Sequence of the first protein:
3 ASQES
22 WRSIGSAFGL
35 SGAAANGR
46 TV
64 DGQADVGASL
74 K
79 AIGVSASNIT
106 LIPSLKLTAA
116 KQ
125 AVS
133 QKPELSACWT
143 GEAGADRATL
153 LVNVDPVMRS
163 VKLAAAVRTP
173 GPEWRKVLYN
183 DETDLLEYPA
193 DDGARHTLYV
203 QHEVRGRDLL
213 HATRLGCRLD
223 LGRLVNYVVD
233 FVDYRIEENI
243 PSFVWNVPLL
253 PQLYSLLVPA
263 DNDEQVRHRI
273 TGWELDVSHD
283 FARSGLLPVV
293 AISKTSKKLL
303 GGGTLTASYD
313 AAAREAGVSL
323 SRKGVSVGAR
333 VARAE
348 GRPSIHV

Sequence of the second protein:
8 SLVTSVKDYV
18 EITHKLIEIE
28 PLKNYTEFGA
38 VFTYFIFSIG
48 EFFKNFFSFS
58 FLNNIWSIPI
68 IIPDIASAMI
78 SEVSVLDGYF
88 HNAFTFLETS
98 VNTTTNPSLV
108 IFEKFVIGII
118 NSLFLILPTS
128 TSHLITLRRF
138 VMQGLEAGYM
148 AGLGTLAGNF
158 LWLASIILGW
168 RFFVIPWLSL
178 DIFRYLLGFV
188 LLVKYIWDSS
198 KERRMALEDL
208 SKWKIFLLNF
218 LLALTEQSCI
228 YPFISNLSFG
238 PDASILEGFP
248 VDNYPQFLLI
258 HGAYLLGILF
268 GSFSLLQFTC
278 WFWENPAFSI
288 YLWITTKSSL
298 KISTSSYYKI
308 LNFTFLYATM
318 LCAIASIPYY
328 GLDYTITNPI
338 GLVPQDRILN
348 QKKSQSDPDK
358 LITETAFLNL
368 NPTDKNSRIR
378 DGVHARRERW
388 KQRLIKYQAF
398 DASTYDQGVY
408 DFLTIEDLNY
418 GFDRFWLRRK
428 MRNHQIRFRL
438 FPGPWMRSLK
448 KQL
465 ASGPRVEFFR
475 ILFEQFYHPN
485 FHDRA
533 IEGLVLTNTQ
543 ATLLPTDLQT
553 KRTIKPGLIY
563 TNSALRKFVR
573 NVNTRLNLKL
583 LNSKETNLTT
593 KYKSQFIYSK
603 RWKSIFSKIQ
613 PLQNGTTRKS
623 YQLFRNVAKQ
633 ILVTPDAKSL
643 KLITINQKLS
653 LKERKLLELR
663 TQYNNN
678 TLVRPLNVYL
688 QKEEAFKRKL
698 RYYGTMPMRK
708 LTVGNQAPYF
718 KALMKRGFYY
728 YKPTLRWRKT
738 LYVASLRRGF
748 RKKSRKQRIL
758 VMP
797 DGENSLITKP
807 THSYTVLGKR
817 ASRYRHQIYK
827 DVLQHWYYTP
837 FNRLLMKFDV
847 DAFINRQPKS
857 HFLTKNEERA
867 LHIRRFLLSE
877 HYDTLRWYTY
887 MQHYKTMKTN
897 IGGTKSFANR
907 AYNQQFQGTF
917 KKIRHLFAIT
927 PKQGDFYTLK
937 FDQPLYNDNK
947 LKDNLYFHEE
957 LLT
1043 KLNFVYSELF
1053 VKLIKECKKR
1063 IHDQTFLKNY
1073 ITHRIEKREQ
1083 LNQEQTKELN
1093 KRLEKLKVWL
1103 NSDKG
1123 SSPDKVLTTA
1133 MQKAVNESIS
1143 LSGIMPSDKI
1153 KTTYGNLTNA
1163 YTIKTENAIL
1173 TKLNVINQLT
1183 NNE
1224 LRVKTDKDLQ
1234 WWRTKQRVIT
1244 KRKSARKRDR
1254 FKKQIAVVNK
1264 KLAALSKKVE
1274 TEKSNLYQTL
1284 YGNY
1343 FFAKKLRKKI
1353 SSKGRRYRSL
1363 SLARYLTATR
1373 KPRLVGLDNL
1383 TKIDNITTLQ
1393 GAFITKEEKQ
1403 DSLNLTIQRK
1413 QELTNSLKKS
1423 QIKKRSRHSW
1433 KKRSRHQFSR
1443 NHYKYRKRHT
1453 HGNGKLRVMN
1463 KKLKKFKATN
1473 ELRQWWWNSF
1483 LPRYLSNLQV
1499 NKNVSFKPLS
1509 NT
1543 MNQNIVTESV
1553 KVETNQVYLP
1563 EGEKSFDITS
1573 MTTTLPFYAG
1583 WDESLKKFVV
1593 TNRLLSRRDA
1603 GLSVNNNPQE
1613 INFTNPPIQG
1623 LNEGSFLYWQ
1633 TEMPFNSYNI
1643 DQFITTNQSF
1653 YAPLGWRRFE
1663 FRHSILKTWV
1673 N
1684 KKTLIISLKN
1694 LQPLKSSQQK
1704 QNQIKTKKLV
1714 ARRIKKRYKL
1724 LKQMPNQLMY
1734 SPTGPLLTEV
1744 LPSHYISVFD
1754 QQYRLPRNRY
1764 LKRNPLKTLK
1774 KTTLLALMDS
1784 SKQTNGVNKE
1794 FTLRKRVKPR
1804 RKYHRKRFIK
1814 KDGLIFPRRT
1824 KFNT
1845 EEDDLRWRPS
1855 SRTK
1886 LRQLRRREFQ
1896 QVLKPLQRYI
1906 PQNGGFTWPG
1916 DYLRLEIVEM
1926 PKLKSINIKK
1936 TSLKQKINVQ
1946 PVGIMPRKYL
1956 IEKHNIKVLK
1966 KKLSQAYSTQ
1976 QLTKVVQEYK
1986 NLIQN

Contacts between the two chains:
Residue K605 in the second protein is in contact with residue D265 in the first protein (closest heavy-atom distance 2.5 Å).
Residue Q1975 in the second protein contacts residue D186 in the first protein (closest heavy-atom distance 4.1 Å).
Residue F598 in the second protein contacts residue V179 in the first protein (closest heavy-atom distance 4.2 Å).
Residue I647 in the second protein contacts residue Y236 in the first protein (closest heavy-atom distance 3.8 Å).
Residue L614 in the second protein contacts residue W247 in the first protein (closest heavy-atom distance 4.1 Å).
Residue K631 in the second protein is in contact with residue E240 in the first protein (closest heavy-atom distance 4.3 Å).
Residue Y600 in the second protein interacts with residue V179 in the first protein (closest heavy-atom distance 3.3 Å).
Residue T663 in the second protein contacts residue L188 in the first protein (closest heavy-atom distance 3.1 Å).
Residue R620 in the second protein interacts with residue W247 in the first protein (closest heavy-atom distance 3.7 Å).
Residue K605 in the second protein is in contact with residue E266 in the first protein (closest heavy-atom distance 3.9 Å).
Residue R662 in the second protein is in contact with residue D186 in the first protein (closest heavy-atom distance 2.5 Å).
Residue L614 in the second protein interacts with residue Y256 in the first protein (closest heavy-atom distance 4.3 Å).
Residue K640 in the second protein is in contact with residue R237 in the first protein (closest heavy-atom distance 3.4 Å).
Residue Y600 in the second protein contacts residue L180 in the first protein (closest heavy-atom distance 3.2 Å).
Residue Q1976 in the second protein interacts with residue Y181 in the first protein (closest heavy-atom distance 2.5 Å).
Residue I599 in the second protein is in contact with residue V179 in the first protein (closest heavy-atom distance 4.1 Å).
Residue L642 in the second protein contacts residue E240 in the first protein (closest heavy-atom distance 3.2 Å).
Residue K643 in the second protein interacts with residue D235 in the first protein (closest heavy-atom distance 3.4 Å).
Residue I599 in the second protein interacts with residue L188 in the first protein (closest heavy-atom distance 3.9 Å).
Residue R662 in the second protein contacts residue L187 in the first protein (closest heavy-atom distance 4.2 Å).
Residue Q649 in the second protein is in contact with residue Y181 in the first protein (closest heavy-atom distance 4.2 Å).
Residue K602 in the second protein is in contact with residue Y181 in the first protein (closest heavy-atom distance 3.4 Å).
Residue T663 in the second protein contacts residue Y190 in the first protein (closest heavy-atom distance 4.0 Å).
Residue S609 in the second protein contacts residue A262 in the first protein (closest heavy-atom distance 4.0 Å).
Residue L614 in the second protein interacts with residue P253 in the first protein (closest heavy-atom distance 4.0 Å).
Residue Q624 in the second protein interacts with residue S244 in the first protein (closest heavy-atom distance 3.2 Å).
Residue K643 in the second protein interacts with residue Y236 in the first protein (closest heavy-atom distance 3.9 Å).
Residue L644 in the second protein contacts residue R237 in the first protein (closest heavy-atom distance 4.1 Å).
Residue L659 in the second protein contacts residue L188 in the first protein (closest heavy-atom distance 4.1 Å).
Residue K643 in the second protein contacts residue E240 in the first protein (closest heavy-atom distance 4.1 Å).
Residue S601 in the second protein interacts with residue Y181 in the first protein (closest heavy-atom distance 4.2 Å).
Residue Q1976 in the second protein contacts residue D183 in the first protein (closest heavy-atom distance 3.0 Å).
Residue I599 in the second protein interacts with residue Y181 in the first protein (closest heavy-atom distance 3.6 Å).
Residue K605 in the second protein is in contact with residue D263 in the first protein (closest heavy-atom distance 4.2 Å).
Residue L659 in the second protein interacts with residue D186 in the first protein (closest heavy-atom distance 4.2 Å).
Residue K1979 in the second protein interacts with residue D183 in the first protein (closest heavy-atom distance 3.2 Å).
Residue Y600 in the second protein interacts with residue K178 in the first protein (closest heavy-atom distance 3.5 Å).
Residue K602 in the second protein interacts with residue N182 in the first protein (closest heavy-atom distance 3.5 Å).
Residue Q597 in the second protein is in contact with residue V179 in the first protein (closest heavy-atom distance 3.8 Å).
Residue R603 in the second protein interacts with residue D183 in the first protein (closest heavy-atom distance 2.5 Å).
Residue S609 in the second protein interacts with residue D263 in the first protein (closest heavy-atom distance 3.7 Å).
Residue Q1975 in the second protein is in contact with residue Y181 in the first protein (closest heavy-atom distance 3.2 Å).
Residue N666 in the second protein contacts residue L187 in the first protein (closest heavy-atom distance 3.6 Å).
Residue L659 in the second protein interacts with residue Y181 in the first protein (closest heavy-atom distance 3.8 Å).
Residue K605 in the second protein contacts residue Y236 in the first protein (closest heavy-atom distance 3.9 Å).
Residue R627 in the second protein interacts with residue E240 in the first protein (closest heavy-atom distance 2.6 Å).
Residue K605 in the second protein is in contact with residue L180 in the first protein (closest heavy-atom distance 3.9 Å).
Residue S641 in the second protein contacts residue E240 in the first protein (closest heavy-atom distance 2.8 Å).
Residue Y600 in the second protein interacts with residue Y181 in the first protein (closest heavy-atom distance 3.2 Å).
Residue K643 in the second protein interacts with residue E239 in the first protein (closest heavy-atom distance 3.5 Å).
Residue K602 in the second protein contacts residue L180 in the first protein (closest heavy-atom distance 3.8 Å).
Residue K602 in the second protein interacts with residue E189 in the first protein (closest heavy-atom distance 2.9 Å).
Residue Q1976 in the second protein contacts residue D186 in the first protein (closest heavy-atom distance 2.4 Å).
Residue Q612 in the second protein contacts residue A262 in the first protein (closest heavy-atom distance 4.1 Å).
Residue T663 in the second protein interacts with residue L187 in the first protein (closest heavy-atom distance 4.1 Å).
Residue E660 in the second protein contacts residue L188 in the first protein (closest heavy-atom distance 3.9 Å).
Residue L644 in the second protein interacts with residue Y236 in the first protein (closest heavy-atom distance 3.6 Å).
Residue L614 in the second protein contacts residue E239 in the first protein (closest heavy-atom distance 3.3 Å).
Residue E660 in the second protein is in contact with residue Y190 in the first protein (closest heavy-atom distance 3.8 Å).
Residue S641 in the second protein is in contact with residue Y236 in the first protein (closest heavy-atom distance 3.0 Å).

This data describes a binding interaction between two proteins.